These two protein chains interact to form a complex.

Sequence of chain A:
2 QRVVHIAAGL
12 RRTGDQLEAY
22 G

Interface contacts:
Residue I84 in chain B contacts residue D16 in chain A (closest heavy-atom distance 4.7 Å).
Residue T92 in chain B contacts residue G15 in chain A (closest heavy-atom distance 3.6 Å).
Residue V75 in chain B contacts residue A8 in chain A (closest heavy-atom distance 3.5 Å).
Residue K78 in chain B interacts with residue A8 in chain A (closest heavy-atom distance 3.5 Å).
Residue G88 in chain B contacts residue G15 in chain A (closest heavy-atom distance 3.3 Å).
Residue F96 in chain B contacts residue L11 in chain A (closest heavy-atom distance 3.9 Å).
Residue L53 in chain B interacts with residue G10 in chain A (closest heavy-atom distance 4.4 Å).
Residue C56 in chain B is in contact with residue R3 in chain A (closest heavy-atom distance 3.9 Å).
Residue V60 in chain B interacts with residue I7 in chain A (closest heavy-atom distance 4.6 Å).
Residue V45 in chain B interacts with residue L18 in chain A (closest heavy-atom distance 3.7 Å).
Residue N52 in chain B interacts with residue T14 in chain A (closest heavy-atom distance 4.5 Å).
Residue V75 in chain B interacts with residue I7 in chain A (closest heavy-atom distance 3.9 Å).
Residue K78 in chain B contacts residue V5 in chain A (closest heavy-atom distance 3.7 Å).
Residue K78 in chain B contacts residue V4 in chain A (closest heavy-atom distance 4.1 Å).
Residue V60 in chain B contacts residue R3 in chain A (closest heavy-atom distance 4.0 Å).
Residue T92 in chain B is in contact with residue L11 in chain A (closest heavy-atom distance 3.5 Å).
Residue E79 in chain B contacts residue R12 in chain A (closest heavy-atom distance 3.0 Å).
Residue R89 in chain B contacts residue D16 in chain A (closest heavy-atom distance 2.8 Å).
Residue G88 in chain B contacts residue E19 in chain A (closest heavy-atom distance 3.0 Å).
Residue L71 in chain B is in contact with residue I7 in chain A (closest heavy-atom distance 4.9 Å).
Residue R89 in chain B is in contact with residue G15 in chain A (closest heavy-atom distance 3.8 Å).
Residue W87 in chain B contacts residue E19 in chain A (closest heavy-atom distance 3.2 Å).
Residue F80 in chain B contacts residue R12 in chain A (closest heavy-atom distance 4.5 Å).
Residue V49 in chain B contacts residue L11 in chain A (closest heavy-atom distance 3.9 Å).
Residue R89 in chain B interacts with residue R12 in chain A (closest heavy-atom distance 3.3 Å).
Residue M76 in chain B is in contact with residue L11 in chain A (closest heavy-atom distance 4.1 Å).
Residue V41 in chain B interacts with residue L18 in chain A (closest heavy-atom distance 4.0 Å).
Residue V75 in chain B contacts residue V4 in chain A (closest heavy-atom distance 3.9 Å).
Residue K148 in chain B interacts with residue G22 in chain A (closest heavy-atom distance 3.0 Å).
Residue K78 in chain B is in contact with residue R12 in chain A (closest heavy-atom distance 3.0 Å).
Residue E48 in chain B interacts with residue Q17 in chain A (closest heavy-atom distance 4.0 Å).
Residue F149 in chain B interacts with residue G22 in chain A (closest heavy-atom distance 4.2 Å).
Residue N59 in chain B is in contact with residue R3 in chain A (closest heavy-atom distance 3.0 Å).
Residue V75 in chain B contacts residue L11 in chain A (closest heavy-atom distance 3.6 Å).
Residue L53 in chain B interacts with residue I7 in chain A (closest heavy-atom distance 4.0 Å).
Residue N86 in chain B contacts residue E19 in chain A (closest heavy-atom distance 3.5 Å).
Residue V49 in chain B interacts with residue T14 in chain A (closest heavy-atom distance 4.0 Å).
Residue L53 in chain B is in contact with residue H6 in chain A (closest heavy-atom distance 3.8 Å).
Residue K148 in chain B contacts residue E19 in chain A (closest heavy-atom distance 2.9 Å).
Residue V45 in chain B is in contact with residue T14 in chain A (closest heavy-atom distance 3.9 Å).
Residue F96 in chain B interacts with residue I7 in chain A (closest heavy-atom distance 3.8 Å).
Residue T92 in chain B interacts with residue T14 in chain A (closest heavy-atom distance 4.4 Å).
Residue E79 in chain B interacts with residue L11 in chain A (closest heavy-atom distance 3.5 Å).
Residue N86 in chain B contacts residue G15 in chain A (closest heavy-atom distance 4.0 Å).
Residue L57 in chain B interacts with residue I7 in chain A (closest heavy-atom distance 3.9 Å).
Residue N86 in chain B interacts with residue D16 in chain A (closest heavy-atom distance 3.0 Å).
Residue E48 in chain B is in contact with residue T14 in chain A (closest heavy-atom distance 4.1 Å).
Residue D82 in chain B contacts residue R12 in chain A (closest heavy-atom distance 3.5 Å).
Residue L71 in chain B interacts with residue V4 in chain A (closest heavy-atom distance 4.2 Å).
Residue V91 in chain B interacts with residue L18 in chain A (closest heavy-atom distance 3.9 Å).
Residue Q74 in chain B is in contact with residue V4 in chain A (closest heavy-atom distance 3.5 Å).
Residue K148 in chain B interacts with residue L18 in chain A (closest heavy-atom distance 4.4 Å).
Residue F149 in chain B is in contact with residue L18 in chain A (closest heavy-atom distance 3.9 Å).
Residue G88 in chain B interacts with residue L18 in chain A (closest heavy-atom distance 4.0 Å).
Residue C56 in chain B is in contact with residue I7 in chain A (closest heavy-atom distance 3.6 Å).
Residue L53 in chain B is in contact with residue L11 in chain A (closest heavy-atom distance 4.8 Å).
Residue E79 in chain B contacts residue A8 in chain A (closest heavy-atom distance 3.6 Å).
Residue E81 in chain B interacts with residue R12 in chain A (closest heavy-atom distance 3.5 Å).
Residue C56 in chain B contacts residue H6 in chain A (closest heavy-atom distance 3.8 Å).

Sequence of chain B:
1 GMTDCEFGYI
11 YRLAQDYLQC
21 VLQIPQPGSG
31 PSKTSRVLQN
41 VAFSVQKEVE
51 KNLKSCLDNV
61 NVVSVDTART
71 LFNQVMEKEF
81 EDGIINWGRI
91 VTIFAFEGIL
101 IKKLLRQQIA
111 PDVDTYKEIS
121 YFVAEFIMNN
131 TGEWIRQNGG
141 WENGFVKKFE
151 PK